Sequence of chain B:
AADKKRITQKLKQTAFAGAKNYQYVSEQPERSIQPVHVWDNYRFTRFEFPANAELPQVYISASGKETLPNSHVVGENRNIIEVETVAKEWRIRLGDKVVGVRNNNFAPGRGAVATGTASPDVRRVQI

Residue-level contacts at the interface:
Residue G79 in chain B contacts residue Q28 in chain A (closest heavy-atom distance 4.2 Å).
Residue V39 in chain B contacts residue V19 in chain A (closest heavy-atom distance 3.6 Å).
Residue Y25 in chain B is in contact with residue P18 in chain A (closest heavy-atom distance 3.7 Å).
Residue R106 in chain B contacts residue W13 in chain A (closest heavy-atom distance 3.4 Å).
Residue Q14 in chain B interacts with residue Q28 in chain A (closest heavy-atom distance 4.2 Å).
Residue V26 in chain B contacts residue W13 in chain A (closest heavy-atom distance 4.5 Å).
Residue S28 in chain B contacts residue D12 in chain A (closest heavy-atom distance 3.3 Å).
Residue Y23 in chain B contacts residue N20 in chain A (closest heavy-atom distance 3.0 Å).
Residue V103 in chain B interacts with residue P11 in chain A (closest heavy-atom distance 4.4 Å).
Residue H40 in chain B contacts residue I23 in chain A (closest heavy-atom distance 4.2 Å).
Residue G104 in chain B is in contact with residue P11 in chain A (closest heavy-atom distance 3.5 Å).
Residue V105 in chain B contacts residue W13 in chain A (closest heavy-atom distance 3.7 Å).
Residue S28 in chain B interacts with residue T16 in chain A (closest heavy-atom distance 4.6 Å).
Residue V26 in chain B contacts residue P18 in chain A (closest heavy-atom distance 4.2 Å).
Residue W42 in chain B interacts with residue P24 in chain A (closest heavy-atom distance 3.4 Å).
Residue Y25 in chain B contacts residue V17 in chain A (closest heavy-atom distance 4.4 Å).
Residue E29 in chain B contacts residue V17 in chain A (closest heavy-atom distance 4.0 Å).
Residue Y23 in chain B is in contact with residue I23 in chain A (closest heavy-atom distance 4.1 Å).
Residue G104 in chain B contacts residue W13 in chain A (closest heavy-atom distance 3.3 Å).
Residue V102 in chain B interacts with residue E10 in chain A (closest heavy-atom distance 3.8 Å).
Residue E29 in chain B interacts with residue D12 in chain A (closest heavy-atom distance 4.4 Å).
Residue V102 in chain B contacts residue P11 in chain A (closest heavy-atom distance 4.0 Å).
Residue H40 in chain B interacts with residue V19 in chain A (closest heavy-atom distance 3.7 Å).
Residue V26 in chain B is in contact with residue V19 in chain A (closest heavy-atom distance 3.7 Å).
Residue H40 in chain B contacts residue P24 in chain A (closest heavy-atom distance 3.6 Å).
Residue Y25 in chain B contacts residue N20 in chain A (closest heavy-atom distance 4.5 Å).
Residue Q30 in chain B is in contact with residue D12 in chain A (closest heavy-atom distance 2.8 Å).
Residue W42 in chain B contacts residue V25 in chain A (closest heavy-atom distance 4.4 Å).
Residue T15 in chain B is in contact with residue Q28 in chain A (closest heavy-atom distance 3.2 Å).
Residue V41 in chain B contacts residue N20 in chain A (closest heavy-atom distance 3.0 Å).
Residue Q30 in chain B is in contact with residue P11 in chain A (closest heavy-atom distance 3.5 Å).
Residue R95 in chain B is in contact with residue E10 in chain A (closest heavy-atom distance 3.1 Å).
Residue V26 in chain B is in contact with residue T16 in chain A (closest heavy-atom distance 3.6 Å).
Residue H40 in chain B interacts with residue N20 in chain A (closest heavy-atom distance 3.0 Å).
Residue D100 in chain B contacts residue P9 in chain A (closest heavy-atom distance 3.3 Å).
Residue V39 in chain B is in contact with residue N20 in chain A (closest heavy-atom distance 4.3 Å).
Residue P38 in chain B is in contact with residue V19 in chain A (closest heavy-atom distance 4.2 Å).
Residue S28 in chain B interacts with residue P11 in chain A (closest heavy-atom distance 3.3 Å).
Residue R97 in chain B is in contact with residue P8 in chain A (closest heavy-atom distance 3.4 Å).
Residue V78 in chain B contacts residue Q28 in chain A (closest heavy-atom distance 4.2 Å).
Residue E93 in chain B interacts with residue W13 in chain A (closest heavy-atom distance 3.8 Å).
Residue R95 in chain B interacts with residue P11 in chain A (closest heavy-atom distance 3.3 Å).
Residue V102 in chain B contacts residue P9 in chain A (closest heavy-atom distance 3.7 Å).
Residue S28 in chain B is in contact with residue N15 in chain A (closest heavy-atom distance 3.7 Å).
Residue R95 in chain B is in contact with residue W13 in chain A (closest heavy-atom distance 4.1 Å).
Residue R49 in chain B interacts with residue Q28 in chain A (closest heavy-atom distance 3.6 Å).
Residue S28 in chain B interacts with residue W13 in chain A (closest heavy-atom distance 3.6 Å).
Residue E29 in chain B contacts residue T16 in chain A (closest heavy-atom distance 4.7 Å).
Residue V26 in chain B interacts with residue V17 in chain A (closest heavy-atom distance 3.2 Å).
Residue Y23 in chain B contacts residue P24 in chain A (closest heavy-atom distance 3.7 Å).
Residue R97 in chain B contacts residue E10 in chain A (closest heavy-atom distance 3.2 Å).
Residue E51 in chain B interacts with residue P24 in chain A (closest heavy-atom distance 4.2 Å).
Residue E70 in chain B is in contact with residue E10 in chain A (closest heavy-atom distance 3.9 Å).
Residue E29 in chain B is in contact with residue N15 in chain A (closest heavy-atom distance 2.8 Å).
Residue F17 in chain B interacts with residue D26 in chain A (closest heavy-atom distance 4.1 Å).
Residue H40 in chain B contacts residue T22 in chain A (closest heavy-atom distance 2.9 Å).
Residue R49 in chain B is in contact with residue D26 in chain A (closest heavy-atom distance 3.2 Å).
Residue Y25 in chain B contacts residue V19 in chain A (closest heavy-atom distance 3.0 Å).
Residue V41 in chain B contacts residue V19 in chain A (closest heavy-atom distance 3.4 Å).
Residue R97 in chain B interacts with residue P9 in chain A (closest heavy-atom distance 2.6 Å).

Sequence of chain A:
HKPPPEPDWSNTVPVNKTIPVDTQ

These two protein chains interact to form a complex.